These two protein chains interact to form a complex.

Sequence of the second protein:
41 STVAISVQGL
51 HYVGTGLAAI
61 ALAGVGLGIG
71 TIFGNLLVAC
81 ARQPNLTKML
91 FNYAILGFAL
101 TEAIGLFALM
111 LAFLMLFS

Sequence of the first protein:
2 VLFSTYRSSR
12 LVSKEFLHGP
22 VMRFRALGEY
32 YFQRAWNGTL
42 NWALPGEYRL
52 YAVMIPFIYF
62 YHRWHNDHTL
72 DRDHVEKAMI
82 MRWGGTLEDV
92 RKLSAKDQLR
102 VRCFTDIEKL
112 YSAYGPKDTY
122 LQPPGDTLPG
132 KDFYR

Interface contacts:
Residue A114 in the first protein contacts residue L114 in the second protein (closest heavy-atom distance 3.9 Å).
Residue Y115 in the first protein contacts residue F117 in the second protein (closest heavy-atom distance 4.4 Å).
Residue A114 in the first protein contacts residue F117 in the second protein (closest heavy-atom distance 3.4 Å).
Residue K118 in the first protein interacts with residue S118 in the second protein (closest heavy-atom distance 3.0 Å).
Residue Y115 in the first protein interacts with residue L114 in the second protein (closest heavy-atom distance 4.9 Å).
Residue K118 in the first protein is in contact with residue F117 in the second protein (closest heavy-atom distance 3.7 Å).